This data describes a binding interaction between two proteins.

Sequence of protein 1:
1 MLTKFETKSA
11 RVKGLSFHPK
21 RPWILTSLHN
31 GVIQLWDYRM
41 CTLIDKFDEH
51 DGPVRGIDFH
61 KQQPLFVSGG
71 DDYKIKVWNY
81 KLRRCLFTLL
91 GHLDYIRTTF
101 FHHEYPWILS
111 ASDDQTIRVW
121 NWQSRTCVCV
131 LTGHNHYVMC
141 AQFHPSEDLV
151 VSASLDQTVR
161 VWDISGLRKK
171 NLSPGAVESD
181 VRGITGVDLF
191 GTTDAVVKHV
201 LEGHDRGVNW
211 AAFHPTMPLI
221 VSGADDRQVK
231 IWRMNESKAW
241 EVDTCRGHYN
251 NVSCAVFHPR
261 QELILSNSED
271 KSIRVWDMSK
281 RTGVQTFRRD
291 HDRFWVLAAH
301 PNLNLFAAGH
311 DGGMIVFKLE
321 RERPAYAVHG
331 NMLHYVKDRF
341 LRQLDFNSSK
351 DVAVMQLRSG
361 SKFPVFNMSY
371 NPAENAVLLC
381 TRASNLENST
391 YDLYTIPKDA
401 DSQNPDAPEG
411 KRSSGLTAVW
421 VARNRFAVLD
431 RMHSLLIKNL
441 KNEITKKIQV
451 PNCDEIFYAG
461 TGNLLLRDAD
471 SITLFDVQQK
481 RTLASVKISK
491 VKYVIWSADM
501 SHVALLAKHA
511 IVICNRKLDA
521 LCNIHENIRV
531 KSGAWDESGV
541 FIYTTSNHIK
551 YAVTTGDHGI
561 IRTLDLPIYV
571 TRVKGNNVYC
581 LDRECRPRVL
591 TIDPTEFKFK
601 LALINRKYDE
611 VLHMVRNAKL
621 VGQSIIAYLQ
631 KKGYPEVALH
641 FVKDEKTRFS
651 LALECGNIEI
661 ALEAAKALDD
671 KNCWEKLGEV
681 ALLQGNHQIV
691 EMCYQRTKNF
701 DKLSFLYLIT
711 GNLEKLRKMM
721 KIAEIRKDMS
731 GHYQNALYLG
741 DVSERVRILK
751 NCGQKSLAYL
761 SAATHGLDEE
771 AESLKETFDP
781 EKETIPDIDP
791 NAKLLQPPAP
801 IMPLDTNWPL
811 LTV

Contacts between the two chains:
Residue I709 in protein 1 is in contact with residue E753 in protein 2 (closest heavy-atom distance 4.5 Å).
Residue V813 in protein 1 contacts residue A784 in protein 2 (closest heavy-atom distance 3.2 Å).
Residue D787 in protein 1 contacts residue S710 in protein 2 (closest heavy-atom distance 4.4 Å).
Residue D787 in protein 1 contacts residue M711 in protein 2 (closest heavy-atom distance 4.3 Å).
Residue E781 in protein 1 interacts with residue C681 in protein 2 (closest heavy-atom distance 3.6 Å).
Residue M802 in protein 1 is in contact with residue E803 in protein 2 (closest heavy-atom distance 4.1 Å).
Residue P800 in protein 1 interacts with residue E803 in protein 2 (closest heavy-atom distance 4.5 Å).
Residue A792 in protein 1 interacts with residue G707 in protein 2 (closest heavy-atom distance 4.3 Å).
Residue C655 in protein 1 contacts residue A784 in protein 2 (closest heavy-atom distance 3.1 Å).
Residue Q796 in protein 1 contacts residue G736 in protein 2 (closest heavy-atom distance 4.0 Å).
Residue I709 in protein 1 contacts residue F756 in protein 2 (closest heavy-atom distance 2.9 Å).
Residue I785 in protein 1 interacts with residue S684 in protein 2 (closest heavy-atom distance 4.5 Å).
Residue Q684 in protein 1 is in contact with residue Y794 in protein 2 (closest heavy-atom distance 4.1 Å).
Residue D789 in protein 1 is in contact with residue S706 in protein 2 (closest heavy-atom distance 3.9 Å).
Residue V813 in protein 1 interacts with residue E793 in protein 2 (closest heavy-atom distance 4.4 Å).
Residue G656 in protein 1 interacts with residue Q782 in protein 2 (closest heavy-atom distance 4.4 Å).
Residue P780 in protein 1 contacts residue K680 in protein 2 (closest heavy-atom distance 4.3 Å).
Residue E654 in protein 1 interacts with residue N781 in protein 2 (closest heavy-atom distance 3.2 Å).
Residue P809 in protein 1 contacts residue E795 in protein 2 (closest heavy-atom distance 4.1 Å).
Residue T812 in protein 1 interacts with residue A784 in protein 2 (closest heavy-atom distance 4.2 Å).
Residue E654 in protein 1 is in contact with residue Q782 in protein 2 (closest heavy-atom distance 3.7 Å).
Residue Q796 in protein 1 interacts with residue Q735 in protein 2 (closest heavy-atom distance 4.3 Å).
Residue S761 in protein 1 interacts with residue A705 in protein 2 (closest heavy-atom distance 3.9 Å).
Residue I801 in protein 1 interacts with residue T760 in protein 2 (closest heavy-atom distance 3.6 Å).
Residue I801 in protein 1 contacts residue E803 in protein 2 (closest heavy-atom distance 4.0 Å).
Residue P809 in protein 1 is in contact with residue N796 in protein 2 (closest heavy-atom distance 4.0 Å).
Residue L811 in protein 1 is in contact with residue P791 in protein 2 (closest heavy-atom distance 4.2 Å).
Residue P800 in protein 1 interacts with residue T760 in protein 2 (closest heavy-atom distance 3.6 Å).
Residue L682 in protein 1 contacts residue P752 in protein 2 (closest heavy-atom distance 4.5 Å).
Residue T812 in protein 1 contacts residue Y794 in protein 2 (closest heavy-atom distance 3.7 Å).
Residue A799 in protein 1 interacts with residue T760 in protein 2 (closest heavy-atom distance 4.2 Å).
Residue L795 in protein 1 is in contact with residue G736 in protein 2 (closest heavy-atom distance 4.4 Å).
Residue D789 in protein 1 is in contact with residue A705 in protein 2 (closest heavy-atom distance 3.9 Å).
Residue K793 in protein 1 interacts with residue S706 in protein 2 (closest heavy-atom distance 4.5 Å).
Residue P786 in protein 1 contacts residue S684 in protein 2 (closest heavy-atom distance 3.8 Å).
Residue L794 in protein 1 is in contact with residue Q735 in protein 2 (closest heavy-atom distance 3.7 Å).
Residue T812 in protein 1 interacts with residue T792 in protein 2 (closest heavy-atom distance 3.6 Å).
Residue V813 in protein 1 interacts with residue Y794 in protein 2 (closest heavy-atom distance 4.2 Å).
Residue A792 in protein 1 interacts with residue S706 in protein 2 (closest heavy-atom distance 3.3 Å).
Residue L794 in protein 1 interacts with residue L734 in protein 2 (closest heavy-atom distance 3.1 Å).
Residue P786 in protein 1 interacts with residue F683 in protein 2 (closest heavy-atom distance 4.5 Å).
Residue L795 in protein 1 is in contact with residue Q735 in protein 2 (closest heavy-atom distance 3.7 Å).
Residue Q684 in protein 1 interacts with residue E795 in protein 2 (closest heavy-atom distance 3.1 Å).
Residue L811 in protein 1 interacts with residue Y794 in protein 2 (closest heavy-atom distance 3.9 Å).
Residue K793 in protein 1 is in contact with residue N708 in protein 2 (closest heavy-atom distance 4.3 Å).
Residue C655 in protein 1 interacts with residue A785 in protein 2 (closest heavy-atom distance 3.2 Å).
Residue L653 in protein 1 is in contact with residue Q782 in protein 2 (closest heavy-atom distance 4.4 Å).
Residue K793 in protein 1 interacts with residue G707 in protein 2 (closest heavy-atom distance 2.9 Å).
Residue P809 in protein 1 interacts with residue Y794 in protein 2 (closest heavy-atom distance 4.4 Å).
Residue L760 in protein 1 interacts with residue A705 in protein 2 (closest heavy-atom distance 3.1 Å).
Residue L811 in protein 1 interacts with residue T792 in protein 2 (closest heavy-atom distance 4.2 Å).
Residue E654 in protein 1 interacts with residue K783 in protein 2 (closest heavy-atom distance 3.8 Å).
Residue L810 in protein 1 interacts with residue Y794 in protein 2 (closest heavy-atom distance 3.8 Å).
Residue C655 in protein 1 interacts with residue Q782 in protein 2 (closest heavy-atom distance 3.8 Å).
Residue L794 in protein 1 interacts with residue G707 in protein 2 (closest heavy-atom distance 3.5 Å).
Residue V813 in protein 1 is in contact with residue T792 in protein 2 (closest heavy-atom distance 4.1 Å).
Residue I709 in protein 1 contacts residue L757 in protein 2 (closest heavy-atom distance 2.9 Å).
Residue L737 in protein 1 interacts with residue F733 in protein 2 (closest heavy-atom distance 4.5 Å).
Residue C655 in protein 1 is in contact with residue K783 in protein 2 (closest heavy-atom distance 3.5 Å).
Residue L653 in protein 1 contacts residue N781 in protein 2 (closest heavy-atom distance 2.9 Å).

Sequence of protein 2:
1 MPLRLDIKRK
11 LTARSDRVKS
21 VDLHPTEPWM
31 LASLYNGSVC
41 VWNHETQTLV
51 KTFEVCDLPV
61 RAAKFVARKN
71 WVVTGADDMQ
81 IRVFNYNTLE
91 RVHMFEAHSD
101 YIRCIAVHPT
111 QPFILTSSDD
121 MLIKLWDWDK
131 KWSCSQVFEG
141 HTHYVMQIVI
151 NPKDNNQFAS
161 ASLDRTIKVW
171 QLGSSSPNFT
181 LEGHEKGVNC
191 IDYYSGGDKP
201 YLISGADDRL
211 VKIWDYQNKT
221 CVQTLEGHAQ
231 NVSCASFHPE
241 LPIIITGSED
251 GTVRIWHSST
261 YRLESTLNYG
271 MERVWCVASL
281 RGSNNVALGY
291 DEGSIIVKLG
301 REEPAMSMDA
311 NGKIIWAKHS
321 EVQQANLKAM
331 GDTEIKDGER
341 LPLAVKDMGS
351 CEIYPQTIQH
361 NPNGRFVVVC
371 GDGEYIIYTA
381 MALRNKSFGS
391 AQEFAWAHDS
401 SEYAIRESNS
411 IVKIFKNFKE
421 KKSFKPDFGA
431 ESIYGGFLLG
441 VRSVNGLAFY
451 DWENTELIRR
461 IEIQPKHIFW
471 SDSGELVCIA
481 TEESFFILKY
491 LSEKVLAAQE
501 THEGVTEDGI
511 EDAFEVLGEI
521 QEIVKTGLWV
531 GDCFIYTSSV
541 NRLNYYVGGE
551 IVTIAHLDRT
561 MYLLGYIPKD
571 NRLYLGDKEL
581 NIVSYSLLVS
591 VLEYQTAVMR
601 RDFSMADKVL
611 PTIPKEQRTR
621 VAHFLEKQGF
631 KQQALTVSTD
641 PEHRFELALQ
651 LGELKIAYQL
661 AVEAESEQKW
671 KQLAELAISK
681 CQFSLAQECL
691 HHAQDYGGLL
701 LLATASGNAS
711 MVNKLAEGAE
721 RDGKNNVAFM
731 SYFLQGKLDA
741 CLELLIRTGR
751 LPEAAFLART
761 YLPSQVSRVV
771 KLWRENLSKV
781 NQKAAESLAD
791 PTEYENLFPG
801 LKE